Contacts between the two chains:
Residue W96 in the first protein interacts with residue K9 in the second protein (closest heavy-atom distance 2.8 Å).
Residue S95 in the first protein contacts residue L7 in the second protein (closest heavy-atom distance 3.4 Å).
Residue T31 in the first protein is in contact with residue L12 in the second protein (closest heavy-atom distance 4.1 Å).
Residue M98 in the first protein interacts with residue L7 in the second protein (closest heavy-atom distance 4.2 Å).
Residue S95 in the first protein contacts residue G8 in the second protein (closest heavy-atom distance 3.1 Å).
Residue F36 in the first protein is in contact with residue L11 in the second protein (closest heavy-atom distance 3.9 Å).
Residue S32 in the first protein contacts residue L11 in the second protein (closest heavy-atom distance 4.4 Å).
Residue E97 in the first protein interacts with residue K9 in the second protein (closest heavy-atom distance 4.4 Å).
Residue W96 in the first protein contacts residue L7 in the second protein (closest heavy-atom distance 3.6 Å).
Residue F36 in the first protein is in contact with residue V6 in the second protein (closest heavy-atom distance 4.1 Å).
Residue M98 in the first protein is in contact with residue Q5 in the second protein (closest heavy-atom distance 3.8 Å).
Residue E97 in the first protein interacts with residue L7 in the second protein (closest heavy-atom distance 4.1 Å).
Residue W96 in the first protein contacts residue G8 in the second protein (closest heavy-atom distance 3.2 Å).
Residue T31 in the first protein contacts residue L11 in the second protein (closest heavy-atom distance 3.7 Å).
Residue S95 in the first protein interacts with residue V6 in the second protein (closest heavy-atom distance 4.0 Å).
Residue F36 in the first protein interacts with residue G8 in the second protein (closest heavy-atom distance 3.4 Å).
Residue L100 in the first protein interacts with residue L7 in the second protein (closest heavy-atom distance 4.6 Å).
Residue W96 in the first protein is in contact with residue L12 in the second protein (closest heavy-atom distance 3.6 Å).
Residue T31 in the first protein interacts with residue G8 in the second protein (closest heavy-atom distance 3.9 Å).
Residue F36 in the first protein contacts residue L7 in the second protein (closest heavy-atom distance 4.2 Å).
Residue Y54 in the first protein contacts residue V6 in the second protein (closest heavy-atom distance 4.3 Å).
Residue Y34 in the first protein contacts residue L11 in the second protein (closest heavy-atom distance 3.6 Å).
Residue W96 in the first protein interacts with residue D10 in the second protein (closest heavy-atom distance 4.8 Å).
Residue E97 in the first protein is in contact with residue G8 in the second protein (closest heavy-atom distance 4.8 Å).

These two protein chains interact to form a complex.

Sequence of the second protein:
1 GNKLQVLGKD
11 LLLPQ

Sequence of the first protein:
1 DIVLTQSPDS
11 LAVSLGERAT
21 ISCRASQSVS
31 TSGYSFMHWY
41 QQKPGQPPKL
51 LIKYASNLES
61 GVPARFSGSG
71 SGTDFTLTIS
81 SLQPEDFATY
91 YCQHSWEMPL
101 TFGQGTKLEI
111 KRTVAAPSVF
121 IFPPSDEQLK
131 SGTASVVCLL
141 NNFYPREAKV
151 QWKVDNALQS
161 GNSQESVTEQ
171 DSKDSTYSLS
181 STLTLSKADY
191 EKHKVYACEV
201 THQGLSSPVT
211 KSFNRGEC